Sequence of protein 2:
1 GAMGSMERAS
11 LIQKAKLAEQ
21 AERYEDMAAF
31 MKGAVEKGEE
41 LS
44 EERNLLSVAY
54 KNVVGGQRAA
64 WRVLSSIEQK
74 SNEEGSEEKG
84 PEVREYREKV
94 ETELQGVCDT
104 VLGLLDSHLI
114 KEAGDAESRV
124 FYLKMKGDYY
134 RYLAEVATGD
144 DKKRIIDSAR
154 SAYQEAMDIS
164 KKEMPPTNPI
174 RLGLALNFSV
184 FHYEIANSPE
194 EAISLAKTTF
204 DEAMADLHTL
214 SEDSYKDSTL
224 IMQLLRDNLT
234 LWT

Residue-level contacts at the interface:
Residue K54 in protein 2 is in contact with residue P9 in protein 1 (closest heavy-atom distance 3.9 Å).
Residue Y186 in protein 2 is in contact with residue A5 in protein 1 (closest heavy-atom distance 4.8 Å).
Residue K127 in protein 2 contacts residue I8 in protein 1 (closest heavy-atom distance 4.0 Å).
Residue M27 in protein 2 is in contact with residue S13 in protein 1 (closest heavy-atom distance 5.0 Å).
Residue K54 in protein 2 contacts residue I8 in protein 1 (closest heavy-atom distance 4.2 Å).
Residue N231 in protein 2 is in contact with residue A5 in protein 1 (closest heavy-atom distance 3.6 Å).
Residue L234 in protein 2 is in contact with residue A5 in protein 1 (closest heavy-atom distance 3.3 Å).
Residue L179 in protein 2 interacts with residue G6 in protein 1 (closest heavy-atom distance 3.6 Å).
Residue N55 in protein 2 contacts residue R11 in protein 1 (closest heavy-atom distance 2.7 Å).
Residue V183 in protein 2 is in contact with residue G6 in protein 1 (closest heavy-atom distance 3.4 Å).
Residue N180 in protein 2 is in contact with residue I8 in protein 1 (closest heavy-atom distance 3.0 Å).
Residue E19 in protein 2 contacts residue R12 in protein 1 (closest heavy-atom distance 3.8 Å).
Residue E19 in protein 2 interacts with residue R11 in protein 1 (closest heavy-atom distance 4.5 Å).
Residue V183 in protein 2 contacts residue A5 in protein 1 (closest heavy-atom distance 4.5 Å).
Residue E19 in protein 2 is in contact with residue S13 in protein 1 (closest heavy-atom distance 2.6 Å).
Residue W235 in protein 2 is in contact with residue A5 in protein 1 (closest heavy-atom distance 3.6 Å).
Residue N55 in protein 2 is in contact with residue G10 in protein 1 (closest heavy-atom distance 4.3 Å).
Residue L227 in protein 2 interacts with residue P9 in protein 1 (closest heavy-atom distance 3.6 Å).
Residue N55 in protein 2 interacts with residue R12 in protein 1 (closest heavy-atom distance 4.8 Å).
Residue K54 in protein 2 interacts with residue G10 in protein 1 (closest heavy-atom distance 3.8 Å).
Residue N47 in protein 2 interacts with residue S13 in protein 1 (closest heavy-atom distance 4.7 Å).
Residue V51 in protein 2 interacts with residue S13 in protein 1 (closest heavy-atom distance 3.5 Å).
Residue L48 in protein 2 is in contact with residue S13 in protein 1 (closest heavy-atom distance 4.1 Å).
Residue G176 in protein 2 interacts with residue I8 in protein 1 (closest heavy-atom distance 3.7 Å).
Residue V51 in protein 2 interacts with residue G10 in protein 1 (closest heavy-atom distance 3.6 Å).
Residue L227 in protein 2 interacts with residue I8 in protein 1 (closest heavy-atom distance 4.2 Å).
Residue I224 in protein 2 is in contact with residue I8 in protein 1 (closest heavy-atom distance 4.2 Å).
Residue N231 in protein 2 is in contact with residue G6 in protein 1 (closest heavy-atom distance 2.8 Å).
Residue E187 in protein 2 is in contact with residue A5 in protein 1 (closest heavy-atom distance 3.2 Å).
Residue Y24 in protein 2 is in contact with residue R11 in protein 1 (closest heavy-atom distance 3.9 Å).
Residue V51 in protein 2 is in contact with residue R12 in protein 1 (closest heavy-atom distance 4.1 Å).
Residue V51 in protein 2 is in contact with residue R11 in protein 1 (closest heavy-atom distance 3.3 Å).
Residue S50 in protein 2 interacts with residue G10 in protein 1 (closest heavy-atom distance 4.7 Å).
Residue L179 in protein 2 is in contact with residue I8 in protein 1 (closest heavy-atom distance 3.6 Å).

These two protein chains interact to form a complex.

Sequence of protein 1:
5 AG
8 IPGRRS